Interface contacts:
Residue D114 in chain A interacts with residue R3 in chain B (closest heavy-atom distance 2.8 Å).
Residue I66 in chain A contacts residue R3 in chain B (closest heavy-atom distance 3.3 Å).
Residue Q155 in chain A is in contact with residue Y7 in chain B (closest heavy-atom distance 3.6 Å).
Residue Y116 in chain A interacts with residue L9 in chain B (closest heavy-atom distance 4.2 Å).
Residue W147 in chain A is in contact with residue Y8 in chain B (closest heavy-atom distance 2.7 Å).
Residue L95 in chain A is in contact with residue L9 in chain B (closest heavy-atom distance 3.9 Å).
Residue Q70 in chain A contacts residue F6 in chain B (closest heavy-atom distance 3.3 Å).
Residue R62 in chain A interacts with residue W4 in chain B (closest heavy-atom distance 2.8 Å).
Residue Q72 in chain A is in contact with residue Y8 in chain B (closest heavy-atom distance 4.5 Å).
Residue Y84 in chain A contacts residue L9 in chain B (closest heavy-atom distance 3.4 Å).
Residue E45 in chain A is in contact with residue P2 in chain B (closest heavy-atom distance 4.1 Å).
Residue Y159 in chain A interacts with residue S1 in chain B (closest heavy-atom distance 2.7 Å).
Residue E76 in chain A interacts with residue Y8 in chain B (closest heavy-atom distance 3.4 Å).
Residue R156 in chain A contacts residue Y7 in chain B (closest heavy-atom distance 2.9 Å).
Residue T73 in chain A contacts residue F6 in chain B (closest heavy-atom distance 3.8 Å).
Residue E163 in chain A interacts with residue W4 in chain B (closest heavy-atom distance 3.0 Å).
Residue A69 in chain A is in contact with residue F6 in chain B (closest heavy-atom distance 3.4 Å).
Residue T73 in chain A contacts residue Y7 in chain B (closest heavy-atom distance 3.2 Å).
Residue I66 in chain A contacts residue W4 in chain B (closest heavy-atom distance 4.1 Å).
Residue E152 in chain A interacts with residue Y7 in chain B (closest heavy-atom distance 2.7 Å).
Residue Y9 in chain A contacts residue P2 in chain B (closest heavy-atom distance 3.4 Å).
Residue I66 in chain A contacts residue F6 in chain B (closest heavy-atom distance 3.8 Å).
Residue N63 in chain A interacts with residue P2 in chain B (closest heavy-atom distance 3.7 Å).
Residue M5 in chain A interacts with residue S1 in chain B (closest heavy-atom distance 4.0 Å).
Residue Q155 in chain A interacts with residue Y5 in chain B (closest heavy-atom distance 3.5 Å).
Residue Y159 in chain A interacts with residue P2 in chain B (closest heavy-atom distance 3.8 Å).
Residue S97 in chain A is in contact with residue R3 in chain B (closest heavy-atom distance 3.4 Å).
Residue Y123 in chain A is in contact with residue L9 in chain B (closest heavy-atom distance 3.8 Å).
Residue Y159 in chain A contacts residue W4 in chain B (closest heavy-atom distance 4.9 Å).
Residue E163 in chain A contacts residue S1 in chain B (closest heavy-atom distance 4.4 Å).
Residue I124 in chain A contacts residue L9 in chain B (closest heavy-atom distance 4.9 Å).
Residue Y171 in chain A interacts with residue S1 in chain B (closest heavy-atom distance 2.9 Å).
Residue A153 in chain A contacts residue Y7 in chain B (closest heavy-atom distance 4.6 Å).
Residue L81 in chain A contacts residue L9 in chain B (closest heavy-atom distance 4.0 Å).
Residue S77 in chain A is in contact with residue L9 in chain B (closest heavy-atom distance 2.7 Å).
Residue Y9 in chain A is in contact with residue R3 in chain B (closest heavy-atom distance 4.6 Å).
Residue Y7 in chain A is in contact with residue S1 in chain B (closest heavy-atom distance 3.0 Å).
Residue W147 in chain A is in contact with residue L9 in chain B (closest heavy-atom distance 3.5 Å).
Residue Y116 in chain A contacts residue R3 in chain B (closest heavy-atom distance 2.9 Å).
Residue Y59 in chain A contacts residue S1 in chain B (closest heavy-atom distance 3.8 Å).
Residue Q155 in chain A contacts residue W4 in chain B (closest heavy-atom distance 4.3 Å).
Residue N80 in chain A is in contact with residue Y8 in chain B (closest heavy-atom distance 4.0 Å).
Residue Q70 in chain A interacts with residue R3 in chain B (closest heavy-atom distance 4.4 Å).
Residue I66 in chain A interacts with residue P2 in chain B (closest heavy-atom distance 3.3 Å).
Residue W147 in chain A interacts with residue Y7 in chain B (closest heavy-atom distance 3.9 Å).
Residue Y67 in chain A contacts residue P2 in chain B (closest heavy-atom distance 3.4 Å).
Residue S77 in chain A is in contact with residue Y8 in chain B (closest heavy-atom distance 3.4 Å).
Residue Y99 in chain A is in contact with residue R3 in chain B (closest heavy-atom distance 3.0 Å).
Residue R156 in chain A contacts residue R3 in chain B (closest heavy-atom distance 3.5 Å).
Residue Y7 in chain A contacts residue P2 in chain B (closest heavy-atom distance 3.4 Å).
Residue S77 in chain A interacts with residue Y7 in chain B (closest heavy-atom distance 4.2 Å).
Residue T73 in chain A is in contact with residue Y8 in chain B (closest heavy-atom distance 3.6 Å).
Residue N80 in chain A contacts residue L9 in chain B (closest heavy-atom distance 3.2 Å).
Residue K146 in chain A contacts residue L9 in chain B (closest heavy-atom distance 3.1 Å).
Residue T143 in chain A contacts residue L9 in chain B (closest heavy-atom distance 2.6 Å).
Residue K146 in chain A contacts residue Y8 in chain B (closest heavy-atom distance 4.3 Å).
Residue W167 in chain A contacts residue S1 in chain B (closest heavy-atom distance 3.0 Å).
Residue Y159 in chain A interacts with residue R3 in chain B (closest heavy-atom distance 3.5 Å).
Residue Y99 in chain A interacts with residue P2 in chain B (closest heavy-atom distance 3.3 Å).
Residue N63 in chain A is in contact with residue S1 in chain B (closest heavy-atom distance 4.0 Å).

Sequence of chain A:
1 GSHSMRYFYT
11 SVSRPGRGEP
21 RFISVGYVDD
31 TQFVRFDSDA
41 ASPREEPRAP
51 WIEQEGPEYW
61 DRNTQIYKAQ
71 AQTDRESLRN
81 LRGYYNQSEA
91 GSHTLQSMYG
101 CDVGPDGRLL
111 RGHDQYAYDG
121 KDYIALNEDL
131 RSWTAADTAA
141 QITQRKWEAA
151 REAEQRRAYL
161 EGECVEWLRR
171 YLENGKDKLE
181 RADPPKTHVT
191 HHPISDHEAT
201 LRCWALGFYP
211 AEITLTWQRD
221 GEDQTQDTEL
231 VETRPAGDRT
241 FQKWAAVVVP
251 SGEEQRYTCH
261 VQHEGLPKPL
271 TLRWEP

Sequence of chain B:
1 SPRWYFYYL

These two protein chains interact to form a complex.